The following describes two proteins that form a bound complex.

Sequence of protein 1:
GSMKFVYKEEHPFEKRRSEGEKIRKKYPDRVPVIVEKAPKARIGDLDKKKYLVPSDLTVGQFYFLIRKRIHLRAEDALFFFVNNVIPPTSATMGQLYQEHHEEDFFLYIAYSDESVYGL

Sequence of protein 2:
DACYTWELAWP

Residue-level contacts at the interface:
Residue Y51 in protein 1 is in contact with residue L10 in protein 2 (closest heavy-atom distance 3.8 Å).
Residue L65 in protein 1 is in contact with residue L10 in protein 2 (closest heavy-atom distance 4.0 Å).
Residue K50 in protein 1 interacts with residue W7 in protein 2 (closest heavy-atom distance 3.5 Å).
Residue P54 in protein 1 is in contact with residue A11 in protein 2 (closest heavy-atom distance 4.5 Å).
Residue P32 in protein 1 contacts residue W7 in protein 2 (closest heavy-atom distance 3.4 Å).
Residue F64 in protein 1 is in contact with residue W12 in protein 2 (closest heavy-atom distance 3.8 Å).
Residue I66 in protein 1 contacts residue L10 in protein 2 (closest heavy-atom distance 4.5 Å).
Residue L52 in protein 1 contacts residue C4 in protein 2 (closest heavy-atom distance 4.3 Å).
Residue L52 in protein 1 interacts with residue L10 in protein 2 (closest heavy-atom distance 3.0 Å).
Residue I23 in protein 1 contacts residue W7 in protein 2 (closest heavy-atom distance 4.2 Å).
Residue L57 in protein 1 interacts with residue A11 in protein 2 (closest heavy-atom distance 4.9 Å).
Residue F62 in protein 1 is in contact with residue L10 in protein 2 (closest heavy-atom distance 3.9 Å).
Residue L52 in protein 1 contacts residue E8 in protein 2 (closest heavy-atom distance 2.9 Å).
Residue E19 in protein 1 interacts with residue T6 in protein 2 (closest heavy-atom distance 3.8 Å).
Residue P54 in protein 1 interacts with residue L10 in protein 2 (closest heavy-atom distance 3.3 Å).
Residue Y27 in protein 1 is in contact with residue C4 in protein 2 (closest heavy-atom distance 3.4 Å).
Residue L52 in protein 1 contacts residue W7 in protein 2 (closest heavy-atom distance 3.9 Å).
Residue R69 in protein 1 contacts residue L10 in protein 2 (closest heavy-atom distance 3.6 Å).
Residue Q61 in protein 1 contacts residue W12 in protein 2 (closest heavy-atom distance 3.6 Å).
Residue V33 in protein 1 interacts with residue W7 in protein 2 (closest heavy-atom distance 4.1 Å).
Residue Y51 in protein 1 interacts with residue W7 in protein 2 (closest heavy-atom distance 3.5 Å).
Residue R30 in protein 1 contacts residue L10 in protein 2 (closest heavy-atom distance 2.8 Å).
Residue R69 in protein 1 is in contact with residue E8 in protein 2 (closest heavy-atom distance 2.9 Å).
Residue Y51 in protein 1 interacts with residue E8 in protein 2 (closest heavy-atom distance 3.3 Å).
Residue K48 in protein 1 interacts with residue E8 in protein 2 (closest heavy-atom distance 3.3 Å).
Residue E19 in protein 1 contacts residue W7 in protein 2 (closest heavy-atom distance 2.9 Å).
Residue I34 in protein 1 is in contact with residue W7 in protein 2 (closest heavy-atom distance 4.2 Å).
Residue V53 in protein 1 is in contact with residue L10 in protein 2 (closest heavy-atom distance 4.3 Å).
Residue K26 in protein 1 is in contact with residue A3 in protein 2 (closest heavy-atom distance 3.9 Å).
Residue R30 in protein 1 contacts residue A11 in protein 2 (closest heavy-atom distance 5.0 Å).
Residue I23 in protein 1 is in contact with residue C4 in protein 2 (closest heavy-atom distance 4.1 Å).
Residue K22 in protein 1 interacts with residue A3 in protein 2 (closest heavy-atom distance 4.8 Å).
Residue L65 in protein 1 is in contact with residue A11 in protein 2 (closest heavy-atom distance 3.5 Å).
Residue L57 in protein 1 contacts residue W12 in protein 2 (closest heavy-atom distance 3.9 Å).
Residue F106 in protein 1 contacts residue W7 in protein 2 (closest heavy-atom distance 3.6 Å).
Residue I23 in protein 1 interacts with residue A3 in protein 2 (closest heavy-atom distance 4.1 Å).
Residue K50 in protein 1 contacts residue E8 in protein 2 (closest heavy-atom distance 3.0 Å).
Residue K50 in protein 1 contacts residue T6 in protein 2 (closest heavy-atom distance 2.9 Å).
Residue E19 in protein 1 is in contact with residue A3 in protein 2 (closest heavy-atom distance 4.9 Å).
Residue L65 in protein 1 contacts residue W12 in protein 2 (closest heavy-atom distance 4.1 Å).